Sequence of chain B:
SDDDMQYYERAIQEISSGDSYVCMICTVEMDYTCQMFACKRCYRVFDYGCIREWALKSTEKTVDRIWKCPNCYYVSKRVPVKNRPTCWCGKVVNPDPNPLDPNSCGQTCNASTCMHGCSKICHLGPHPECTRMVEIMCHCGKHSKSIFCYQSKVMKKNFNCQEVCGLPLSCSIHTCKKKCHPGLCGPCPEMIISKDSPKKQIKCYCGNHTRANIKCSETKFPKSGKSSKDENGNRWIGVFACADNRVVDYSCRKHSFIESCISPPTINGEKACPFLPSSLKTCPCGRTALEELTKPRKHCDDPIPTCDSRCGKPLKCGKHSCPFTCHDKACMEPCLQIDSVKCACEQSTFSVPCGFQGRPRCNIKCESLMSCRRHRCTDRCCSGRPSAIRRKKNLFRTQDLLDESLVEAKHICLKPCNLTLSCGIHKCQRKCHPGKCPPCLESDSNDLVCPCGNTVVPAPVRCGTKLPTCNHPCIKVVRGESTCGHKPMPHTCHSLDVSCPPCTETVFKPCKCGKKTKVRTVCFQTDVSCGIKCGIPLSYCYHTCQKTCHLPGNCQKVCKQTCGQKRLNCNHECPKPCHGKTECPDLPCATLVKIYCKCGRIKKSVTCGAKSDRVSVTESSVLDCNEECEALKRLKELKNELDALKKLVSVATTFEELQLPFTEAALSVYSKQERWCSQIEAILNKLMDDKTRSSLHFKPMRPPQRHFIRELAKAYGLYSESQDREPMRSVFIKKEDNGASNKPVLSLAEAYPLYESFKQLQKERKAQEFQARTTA

The following describes two proteins that form a bound complex.

Contacts between the two chains:
Residue P213 in chain B interacts with residue N207 in chain A (closest heavy-atom distance 3.9 Å).
Residue L212 in chain B contacts residue S204 in chain A (closest heavy-atom distance 4.0 Å).
Residue I282 in chain B contacts residue S230 in chain A (closest heavy-atom distance 4.4 Å).
Residue C216 in chain B interacts with residue Y232 in chain A (closest heavy-atom distance 3.4 Å).
Residue L229 in chain B is in contact with residue I206 in chain A (closest heavy-atom distance 3.5 Å).
Residue I218 in chain B contacts residue Y232 in chain A (closest heavy-atom distance 3.6 Å).
Residue F266 in chain B interacts with residue Y232 in chain A (closest heavy-atom distance 3.3 Å).
Residue L229 in chain B interacts with residue L203 in chain A (closest heavy-atom distance 3.9 Å).
Residue G186 in chain B is in contact with residue Q117 in chain A (closest heavy-atom distance 3.4 Å).
Residue K271 in chain B interacts with residue L227 in chain A (closest heavy-atom distance 3.9 Å).
Residue S217 in chain B is in contact with residue W200 in chain A (closest heavy-atom distance 2.6 Å).
Residue L214 in chain B interacts with residue N207 in chain A (closest heavy-atom distance 4.2 Å).
Residue M182 in chain B interacts with residue Q117 in chain A (closest heavy-atom distance 4.8 Å).
Residue I237 in chain B interacts with residue Y232 in chain A (closest heavy-atom distance 4.6 Å).
Residue R280 in chain B contacts residue L227 in chain A (closest heavy-atom distance 4.5 Å).
Residue I237 in chain B contacts residue F231 in chain A (closest heavy-atom distance 4.7 Å).
Residue M182 in chain B interacts with residue H120 in chain A (closest heavy-atom distance 3.4 Å).
Residue G231 in chain B is in contact with residue S211 in chain A (closest heavy-atom distance 4.1 Å).
Residue C185 in chain B interacts with residue H120 in chain A (closest heavy-atom distance 4.2 Å).
Residue S215 in chain B is in contact with residue S211 in chain A (closest heavy-atom distance 3.3 Å).
Residue P213 in chain B interacts with residue W200 in chain A (closest heavy-atom distance 2.7 Å).
Residue F266 in chain B is in contact with residue R228 in chain A (closest heavy-atom distance 2.2 Å).
Residue S215 in chain B contacts residue Y208 in chain A (closest heavy-atom distance 3.9 Å).
Residue K268 in chain B interacts with residue N220 in chain A (closest heavy-atom distance 3.7 Å).
Residue K245 in chain B interacts with residue I235 in chain A (closest heavy-atom distance 4.8 Å).
Residue C183 in chain B is in contact with residue H120 in chain A (closest heavy-atom distance 3.1 Å).
Residue L229 in chain B interacts with residue V210 in chain A (closest heavy-atom distance 3.5 Å).
Residue I282 in chain B is in contact with residue F231 in chain A (closest heavy-atom distance 3.5 Å).
Residue P232 in chain B is in contact with residue S211 in chain A (closest heavy-atom distance 4.4 Å).
Residue K187 in chain B is in contact with residue Q117 in chain A (closest heavy-atom distance 4.7 Å).
Residue G270 in chain B is in contact with residue L227 in chain A (closest heavy-atom distance 2.8 Å).
Residue I282 in chain B is in contact with residue R228 in chain A (closest heavy-atom distance 3.6 Å).
Residue K268 in chain B contacts residue I224 in chain A (closest heavy-atom distance 4.2 Å).
Residue S215 in chain B interacts with residue N207 in chain A (closest heavy-atom distance 4.0 Å).
Residue P213 in chain B contacts residue S204 in chain A (closest heavy-atom distance 3.5 Å).
Residue G186 in chain B interacts with residue H120 in chain A (closest heavy-atom distance 3.2 Å).
Residue H184 in chain B interacts with residue T121 in chain A (closest heavy-atom distance 4.5 Å).
Residue C185 in chain B is in contact with residue T121 in chain A (closest heavy-atom distance 4.3 Å).
Residue S215 in chain B is in contact with residue E212 in chain A (closest heavy-atom distance 3.1 Å).
Residue F266 in chain B interacts with residue F231 in chain A (closest heavy-atom distance 2.7 Å).
Residue G228 in chain B is in contact with residue T121 in chain A (closest heavy-atom distance 4.2 Å).
Residue H184 in chain B contacts residue H120 in chain A (closest heavy-atom distance 4.4 Å).
Residue L229 in chain B interacts with residue Y139 in chain A (closest heavy-atom distance 4.0 Å).
Residue L229 in chain B contacts residue N207 in chain A (closest heavy-atom distance 3.9 Å).
Residue S272 in chain B interacts with residue L227 in chain A (closest heavy-atom distance 3.9 Å).
Residue C230 in chain B interacts with residue N207 in chain A (closest heavy-atom distance 3.7 Å).
Residue L212 in chain B contacts residue L203 in chain A (closest heavy-atom distance 3.7 Å).
Residue G270 in chain B interacts with residue I224 in chain A (closest heavy-atom distance 4.4 Å).
Residue V284 in chain B is in contact with residue F231 in chain A (closest heavy-atom distance 3.4 Å).
Residue K245 in chain B interacts with residue T234 in chain A (closest heavy-atom distance 4.3 Å).
Residue C185 in chain B is in contact with residue Q117 in chain A (closest heavy-atom distance 2.7 Å).
Residue K240 in chain B interacts with residue I235 in chain A (closest heavy-atom distance 4.8 Å).
Residue I282 in chain B is in contact with residue T234 in chain A (closest heavy-atom distance 4.2 Å).
Residue L214 in chain B interacts with residue W200 in chain A (closest heavy-atom distance 4.0 Å).
Residue G231 in chain B is in contact with residue N207 in chain A (closest heavy-atom distance 2.9 Å).
Residue T264 in chain B interacts with residue Y232 in chain A (closest heavy-atom distance 4.5 Å).
Residue S269 in chain B contacts residue N220 in chain A (closest heavy-atom distance 3.9 Å).
Residue C261 in chain B contacts residue Y232 in chain A (closest heavy-atom distance 3.8 Å).
Residue P267 in chain B contacts residue R228 in chain A (closest heavy-atom distance 3.6 Å).
Residue I282 in chain B interacts with residue L227 in chain A (closest heavy-atom distance 4.3 Å).

Sequence of chain A:
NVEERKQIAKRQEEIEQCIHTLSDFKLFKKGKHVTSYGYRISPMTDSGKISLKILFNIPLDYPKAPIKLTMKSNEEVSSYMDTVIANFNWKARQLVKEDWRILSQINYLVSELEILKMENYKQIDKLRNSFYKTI